Sequence of the first protein:
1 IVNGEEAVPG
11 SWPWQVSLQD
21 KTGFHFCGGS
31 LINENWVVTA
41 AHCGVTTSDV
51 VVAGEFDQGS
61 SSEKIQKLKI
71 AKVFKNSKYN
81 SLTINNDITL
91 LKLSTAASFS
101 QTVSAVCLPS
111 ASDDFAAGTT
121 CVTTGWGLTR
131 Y

This data describes a binding interaction between two proteins.

Interface contacts:
Residue S11 in the first protein interacts with residue Q7 in the second protein (closest heavy-atom distance 4.0 Å).
Residue T102 in the first protein interacts with residue I6 in the second protein (closest heavy-atom distance 4.0 Å).
Residue W14 in the first protein contacts residue G2 in the second protein (closest heavy-atom distance 4.0 Å).
Residue S11 in the first protein contacts residue P8 in the second protein (closest heavy-atom distance 3.4 Å).
Residue V8 in the first protein interacts with residue V9 in the second protein (closest heavy-atom distance 3.6 Å).
Residue W14 in the first protein interacts with residue V3 in the second protein (closest heavy-atom distance 4.7 Å).
Residue V8 in the first protein is in contact with residue I6 in the second protein (closest heavy-atom distance 3.8 Å).
Residue S100 in the first protein contacts residue A5 in the second protein (closest heavy-atom distance 4.9 Å).
Residue C107 in the first protein contacts residue C1 in the second protein (closest heavy-atom distance 2.1 Å).
Residue V106 in the first protein interacts with residue G2 in the second protein (closest heavy-atom distance 4.1 Å).
Residue G10 in the first protein is in contact with residue I6 in the second protein (closest heavy-atom distance 4.1 Å).
Residue Q101 in the first protein interacts with residue I6 in the second protein (closest heavy-atom distance 4.2 Å).
Residue S11 in the first protein is in contact with residue P4 in the second protein (closest heavy-atom distance 3.7 Å).
Residue P9 in the first protein contacts residue I6 in the second protein (closest heavy-atom distance 3.5 Å).
Residue Q101 in the first protein interacts with residue A5 in the second protein (closest heavy-atom distance 3.3 Å).
Residue S11 in the first protein contacts residue I6 in the second protein (closest heavy-atom distance 3.2 Å).
Residue V122 in the first protein interacts with residue L10 in the second protein (closest heavy-atom distance 4.8 Å).
Residue W12 in the first protein contacts residue P8 in the second protein (closest heavy-atom distance 3.6 Å).
Residue E5 in the first protein contacts residue L10 in the second protein (closest heavy-atom distance 3.2 Å).
Residue A105 in the first protein interacts with residue C1 in the second protein (closest heavy-atom distance 3.6 Å).
Residue A105 in the first protein is in contact with residue G2 in the second protein (closest heavy-atom distance 2.9 Å).
Residue P13 in the first protein contacts residue P4 in the second protein (closest heavy-atom distance 3.6 Å).
Residue W14 in the first protein contacts residue P4 in the second protein (closest heavy-atom distance 3.5 Å).
Residue C107 in the first protein contacts residue G2 in the second protein (closest heavy-atom distance 3.5 Å).
Residue V106 in the first protein contacts residue C1 in the second protein (closest heavy-atom distance 4.0 Å).
Residue V8 in the first protein interacts with residue Q7 in the second protein (closest heavy-atom distance 4.9 Å).
Residue S11 in the first protein interacts with residue V9 in the second protein (closest heavy-atom distance 4.8 Å).
Residue A105 in the first protein is in contact with residue V3 in the second protein (closest heavy-atom distance 4.9 Å).
Residue G10 in the first protein is in contact with residue P4 in the second protein (closest heavy-atom distance 4.9 Å).
Residue S104 in the first protein contacts residue P4 in the second protein (closest heavy-atom distance 4.7 Å).
Residue S104 in the first protein interacts with residue V3 in the second protein (closest heavy-atom distance 4.8 Å).

Sequence of the second protein:
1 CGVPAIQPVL